Sequence of protein 2:
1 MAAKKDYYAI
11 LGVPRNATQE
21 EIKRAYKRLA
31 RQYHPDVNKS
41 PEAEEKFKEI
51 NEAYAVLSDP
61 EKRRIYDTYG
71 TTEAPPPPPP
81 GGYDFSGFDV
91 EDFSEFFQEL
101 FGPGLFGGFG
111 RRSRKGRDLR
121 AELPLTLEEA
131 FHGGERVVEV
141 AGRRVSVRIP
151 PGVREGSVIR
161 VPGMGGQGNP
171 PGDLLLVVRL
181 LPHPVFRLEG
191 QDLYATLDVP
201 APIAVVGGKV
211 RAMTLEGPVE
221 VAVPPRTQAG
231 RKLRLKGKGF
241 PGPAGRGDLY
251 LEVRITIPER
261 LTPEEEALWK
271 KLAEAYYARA

Sequence of protein 1:
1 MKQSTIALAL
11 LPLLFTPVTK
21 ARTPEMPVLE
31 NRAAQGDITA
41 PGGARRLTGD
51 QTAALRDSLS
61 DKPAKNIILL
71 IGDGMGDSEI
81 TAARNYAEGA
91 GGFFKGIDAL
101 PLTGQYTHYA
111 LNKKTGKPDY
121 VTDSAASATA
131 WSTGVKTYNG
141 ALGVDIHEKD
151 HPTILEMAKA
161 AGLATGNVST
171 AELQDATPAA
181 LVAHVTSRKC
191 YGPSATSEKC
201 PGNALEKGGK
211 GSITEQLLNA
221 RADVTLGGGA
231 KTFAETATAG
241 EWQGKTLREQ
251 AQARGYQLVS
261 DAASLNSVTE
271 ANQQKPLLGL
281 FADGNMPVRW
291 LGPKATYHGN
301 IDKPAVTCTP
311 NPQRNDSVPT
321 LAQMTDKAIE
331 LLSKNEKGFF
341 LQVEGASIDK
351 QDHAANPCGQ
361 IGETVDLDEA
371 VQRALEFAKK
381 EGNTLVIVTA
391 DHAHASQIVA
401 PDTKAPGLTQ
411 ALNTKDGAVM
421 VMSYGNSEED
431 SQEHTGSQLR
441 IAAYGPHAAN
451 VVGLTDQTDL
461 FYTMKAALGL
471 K

Residue-level contacts at the interface:
Residue L8 in protein 1 interacts with residue L176 in protein 2 (closest heavy-atom distance 3.5 Å).
Residue L10 in protein 1 contacts residue M164 in protein 2 (closest heavy-atom distance 3.1 Å).
Residue A418 in protein 1 contacts residue D198 in protein 2 (closest heavy-atom distance 3.0 Å).
Residue V419 in protein 1 is in contact with residue D198 in protein 2 (closest heavy-atom distance 2.9 Å).
Residue T389 in protein 1 contacts residue P184 in protein 2 (closest heavy-atom distance 3.2 Å).
Residue T435 in protein 1 contacts residue E216 in protein 2 (closest heavy-atom distance 3.3 Å).
Residue A443 in protein 1 contacts residue R234 in protein 2 (closest heavy-atom distance 2.9 Å).
Residue K275 in protein 1 contacts residue R279 in protein 2 (closest heavy-atom distance 2.8 Å).
Residue T5 in protein 1 contacts residue R136 in protein 2 (closest heavy-atom distance 3.4 Å).
Residue V419 in protein 1 interacts with residue R211 in protein 2 (closest heavy-atom distance 3.2 Å).
Residue G436 in protein 1 is in contact with residue K238 in protein 2 (closest heavy-atom distance 2.9 Å).
Residue R440 in protein 1 contacts residue K236 in protein 2 (closest heavy-atom distance 2.8 Å).
Residue L439 in protein 1 contacts residue K236 in protein 2 (closest heavy-atom distance 3.5 Å).
Residue K275 in protein 1 is in contact with residue A280 in protein 2 (closest heavy-atom distance 3.0 Å).
Residue G436 in protein 1 interacts with residue T214 in protein 2 (closest heavy-atom distance 3.2 Å).
Residue S431 in protein 1 is in contact with residue P218 in protein 2 (closest heavy-atom distance 3.3 Å).
Residue S431 in protein 1 is in contact with residue E216 in protein 2 (closest heavy-atom distance 3.0 Å).
Residue Q438 in protein 1 contacts residue R246 in protein 2 (closest heavy-atom distance 2.9 Å).
Residue S4 in protein 1 interacts with residue E129 in protein 2 (closest heavy-atom distance 3.4 Å).
Residue M420 in protein 1 contacts residue R211 in protein 2 (closest heavy-atom distance 2.9 Å).
Residue A418 in protein 1 is in contact with residue M213 in protein 2 (closest heavy-atom distance 3.5 Å).
Residue A7 in protein 1 interacts with residue P124 in protein 2 (closest heavy-atom distance 3.3 Å).
Residue A9 in protein 1 interacts with residue E122 in protein 2 (closest heavy-atom distance 3.1 Å).
Residue Q252 in protein 1 is in contact with residue A278 in protein 2 (closest heavy-atom distance 3.4 Å).
Residue I6 in protein 1 interacts with residue T126 in protein 2 (closest heavy-atom distance 3.3 Å).
Residue P276 in protein 1 interacts with residue A280 in protein 2 (closest heavy-atom distance 3.2 Å).
Residue S4 in protein 1 is in contact with residue T126 in protein 2 (closest heavy-atom distance 3.0 Å).
Residue V421 in protein 1 is in contact with residue R211 in protein 2 (closest heavy-atom distance 2.9 Å).
Residue H434 in protein 1 contacts residue E216 in protein 2 (closest heavy-atom distance 3.1 Å).
Residue L277 in protein 1 interacts with residue A278 in protein 2 (closest heavy-atom distance 3.1 Å).
Residue I6 in protein 1 interacts with residue P124 in protein 2 (closest heavy-atom distance 3.1 Å).
Residue A251 in protein 1 is in contact with residue Y277 in protein 2 (closest heavy-atom distance 3.5 Å).
Residue Q438 in protein 1 contacts residue K238 in protein 2 (closest heavy-atom distance 2.7 Å).
Residue L280 in protein 1 interacts with residue A280 in protein 2 (closest heavy-atom distance 2.9 Å).
Residue Y444 in protein 1 interacts with residue Q228 in protein 2 (closest heavy-atom distance 2.9 Å).
Residue A7 in protein 1 interacts with residue V138 in protein 2 (closest heavy-atom distance 3.5 Å).
Residue A442 in protein 1 interacts with residue R234 in protein 2 (closest heavy-atom distance 3.0 Å).
Residue Q410 in protein 1 is in contact with residue E259 in protein 2 (closest heavy-atom distance 3.2 Å).
Residue L8 in protein 1 contacts residue E122 in protein 2 (closest heavy-atom distance 3.1 Å).
Residue S437 in protein 1 is in contact with residue K238 in protein 2 (closest heavy-atom distance 2.9 Å).
Residue Q252 in protein 1 is in contact with residue E274 in protein 2 (closest heavy-atom distance 3.3 Å).
Residue Q438 in protein 1 interacts with residue G237 in protein 2 (closest heavy-atom distance 2.9 Å).
Residue L277 in protein 1 interacts with residue Y277 in protein 2 (closest heavy-atom distance 2.9 Å).
Residue I441 in protein 1 is in contact with residue A222 in protein 2 (closest heavy-atom distance 3.0 Å).
Residue M420 in protein 1 is in contact with residue D198 in protein 2 (closest heavy-atom distance 3.2 Å).
Residue D261 in protein 1 is in contact with residue R279 in protein 2 (closest heavy-atom distance 2.9 Å).
Residue Q410 in protein 1 is in contact with residue R260 in protein 2 (closest heavy-atom distance 3.0 Å).
Residue A411 in protein 1 is in contact with residue E259 in protein 2 (closest heavy-atom distance 2.9 Å).
Residue S4 in protein 1 is in contact with residue R136 in protein 2 (closest heavy-atom distance 2.9 Å).
Residue Y444 in protein 1 is in contact with residue R226 in protein 2 (closest heavy-atom distance 3.2 Å).
Residue I6 in protein 1 contacts residue V137 in protein 2 (closest heavy-atom distance 3.2 Å).
Residue T5 in protein 1 interacts with residue V137 in protein 2 (closest heavy-atom distance 3.2 Å).
Residue S423 in protein 1 interacts with residue R211 in protein 2 (closest heavy-atom distance 3.1 Å).
Residue D416 in protein 1 interacts with residue R254 in protein 2 (closest heavy-atom distance 3.0 Å).
Residue Y444 in protein 1 interacts with residue T227 in protein 2 (closest heavy-atom distance 3.3 Å).
Residue G279 in protein 1 is in contact with residue A280 in protein 2 (closest heavy-atom distance 3.1 Å).
Residue G436 in protein 1 interacts with residue E216 in protein 2 (closest heavy-atom distance 2.9 Å).
Residue A253 in protein 1 contacts residue E274 in protein 2 (closest heavy-atom distance 3.1 Å).
Residue E429 in protein 1 contacts residue P218 in protein 2 (closest heavy-atom distance 3.4 Å).
Residue Y444 in protein 1 is in contact with residue R231 in protein 2 (closest heavy-atom distance 3.5 Å).

This data describes a binding interaction between two proteins.